Interface contacts:
Residue A487 in protein 1 interacts with residue N146 in protein 2 (closest heavy-atom distance 3.9 Å).
Residue N490 in protein 1 is in contact with residue M150 in protein 2 (closest heavy-atom distance 3.1 Å).
Residue E447 in protein 1 interacts with residue T107 in protein 2 (closest heavy-atom distance 3.0 Å).
Residue A496 in protein 1 is in contact with residue Q155 in protein 2 (closest heavy-atom distance 3.0 Å).
Residue A494 in protein 1 is in contact with residue V152 in protein 2 (closest heavy-atom distance 3.1 Å).
Residue N490 in protein 1 contacts residue D149 in protein 2 (closest heavy-atom distance 3.7 Å).
Residue G486 in protein 1 contacts residue M109 in protein 2 (closest heavy-atom distance 4.0 Å).
Residue N492 in protein 1 contacts residue V152 in protein 2 (closest heavy-atom distance 3.9 Å).
Residue A496 in protein 1 contacts residue I154 in protein 2 (closest heavy-atom distance 3.0 Å).
Residue M493 in protein 1 is in contact with residue A59 in protein 2 (closest heavy-atom distance 3.5 Å).
Residue V491 in protein 1 is in contact with residue M150 in protein 2 (closest heavy-atom distance 3.6 Å).
Residue T314 in protein 1 contacts residue T77 in protein 2 (closest heavy-atom distance 3.2 Å).
Residue M493 in protein 1 contacts residue L63 in protein 2 (closest heavy-atom distance 3.6 Å).
Residue Q313 in protein 1 interacts with residue T77 in protein 2 (closest heavy-atom distance 2.9 Å).
Residue R488 in protein 1 interacts with residue C29 in protein 2 (closest heavy-atom distance 3.3 Å).
Residue V484 in protein 1 contacts residue T105 in protein 2 (closest heavy-atom distance 3.9 Å).
Residue A487 in protein 1 contacts residue I148 in protein 2 (closest heavy-atom distance 4.3 Å).
Residue A496 in protein 1 is in contact with residue G156 in protein 2 (closest heavy-atom distance 3.0 Å).
Residue G486 in protein 1 contacts residue T105 in protein 2 (closest heavy-atom distance 3.8 Å).
Residue A494 in protein 1 contacts residue I154 in protein 2 (closest heavy-atom distance 3.6 Å).
Residue A487 in protein 1 is in contact with residue I116 in protein 2 (closest heavy-atom distance 4.5 Å).
Residue Q313 in protein 1 contacts residue G79 in protein 2 (closest heavy-atom distance 4.0 Å).
Residue R488 in protein 1 contacts residue N146 in protein 2 (closest heavy-atom distance 3.4 Å).
Residue G442 in protein 1 is in contact with residue T107 in protein 2 (closest heavy-atom distance 4.0 Å).
Residue V491 in protein 1 contacts residue L63 in protein 2 (closest heavy-atom distance 4.4 Å).
Residue N492 in protein 1 interacts with residue M150 in protein 2 (closest heavy-atom distance 3.9 Å).
Residue N490 in protein 1 interacts with residue I148 in protein 2 (closest heavy-atom distance 2.6 Å).
Residue L497 in protein 1 contacts residue W177 in protein 2 (closest heavy-atom distance 4.4 Å).
Residue A496 in protein 1 contacts residue I153 in protein 2 (closest heavy-atom distance 4.1 Å).
Residue R485 in protein 1 is in contact with residue T105 in protein 2 (closest heavy-atom distance 3.8 Å).
Residue R488 in protein 1 interacts with residue K147 in protein 2 (closest heavy-atom distance 4.2 Å).
Residue N490 in protein 1 is in contact with residue K147 in protein 2 (closest heavy-atom distance 3.9 Å).
Residue A494 in protein 1 contacts residue I153 in protein 2 (closest heavy-atom distance 3.6 Å).
Residue R488 in protein 1 is in contact with residue D27 in protein 2 (closest heavy-atom distance 4.0 Å).
Residue F498 in protein 1 is in contact with residue Q155 in protein 2 (closest heavy-atom distance 2.8 Å).
Residue I489 in protein 1 contacts residue I100 in protein 2 (closest heavy-atom distance 4.2 Å).
Residue M493 in protein 1 contacts residue L60 in protein 2 (closest heavy-atom distance 4.5 Å).
Residue I489 in protein 1 contacts residue M150 in protein 2 (closest heavy-atom distance 3.6 Å).
Residue V441 in protein 1 is in contact with residue T107 in protein 2 (closest heavy-atom distance 4.5 Å).
Residue D499 in protein 1 contacts residue Q155 in protein 2 (closest heavy-atom distance 3.5 Å).
Residue P495 in protein 1 is in contact with residue V56 in protein 2 (closest heavy-atom distance 3.8 Å).
Residue V491 in protein 1 contacts residue V152 in protein 2 (closest heavy-atom distance 4.5 Å).
Residue P495 in protein 1 interacts with residue I154 in protein 2 (closest heavy-atom distance 3.7 Å).
Residue N492 in protein 1 contacts residue T151 in protein 2 (closest heavy-atom distance 3.6 Å).
Residue I489 in protein 1 contacts residue I148 in protein 2 (closest heavy-atom distance 3.4 Å).
Residue I489 in protein 1 contacts residue I116 in protein 2 (closest heavy-atom distance 3.7 Å).
Residue M493 in protein 1 contacts residue I19 in protein 2 (closest heavy-atom distance 4.4 Å).
Residue T314 in protein 1 contacts residue N80 in protein 2 (closest heavy-atom distance 3.2 Å).
Residue R488 in protein 1 is in contact with residue I148 in protein 2 (closest heavy-atom distance 3.9 Å).
Residue M493 in protein 1 contacts residue V152 in protein 2 (closest heavy-atom distance 3.9 Å).
Residue D499 in protein 1 interacts with residue K134 in protein 2 (closest heavy-atom distance 3.8 Å).
Residue M493 in protein 1 is in contact with residue I154 in protein 2 (closest heavy-atom distance 4.3 Å).
Residue E447 in protein 1 contacts residue S108 in protein 2 (closest heavy-atom distance 2.9 Å).
Residue Q313 in protein 1 interacts with residue N80 in protein 2 (closest heavy-atom distance 3.8 Å).
Residue L317 in protein 1 interacts with residue T77 in protein 2 (closest heavy-atom distance 3.8 Å).
Residue M493 in protein 1 is in contact with residue V56 in protein 2 (closest heavy-atom distance 3.5 Å).
Residue L497 in protein 1 is in contact with residue Q155 in protein 2 (closest heavy-atom distance 3.9 Å).
Residue T314 in protein 1 is in contact with residue W76 in protein 2 (closest heavy-atom distance 3.6 Å).
Residue L497 in protein 1 interacts with residue G156 in protein 2 (closest heavy-atom distance 3.6 Å).
Residue L497 in protein 1 is in contact with residue S178 in protein 2 (closest heavy-atom distance 4.3 Å).

Sequence of protein 1:
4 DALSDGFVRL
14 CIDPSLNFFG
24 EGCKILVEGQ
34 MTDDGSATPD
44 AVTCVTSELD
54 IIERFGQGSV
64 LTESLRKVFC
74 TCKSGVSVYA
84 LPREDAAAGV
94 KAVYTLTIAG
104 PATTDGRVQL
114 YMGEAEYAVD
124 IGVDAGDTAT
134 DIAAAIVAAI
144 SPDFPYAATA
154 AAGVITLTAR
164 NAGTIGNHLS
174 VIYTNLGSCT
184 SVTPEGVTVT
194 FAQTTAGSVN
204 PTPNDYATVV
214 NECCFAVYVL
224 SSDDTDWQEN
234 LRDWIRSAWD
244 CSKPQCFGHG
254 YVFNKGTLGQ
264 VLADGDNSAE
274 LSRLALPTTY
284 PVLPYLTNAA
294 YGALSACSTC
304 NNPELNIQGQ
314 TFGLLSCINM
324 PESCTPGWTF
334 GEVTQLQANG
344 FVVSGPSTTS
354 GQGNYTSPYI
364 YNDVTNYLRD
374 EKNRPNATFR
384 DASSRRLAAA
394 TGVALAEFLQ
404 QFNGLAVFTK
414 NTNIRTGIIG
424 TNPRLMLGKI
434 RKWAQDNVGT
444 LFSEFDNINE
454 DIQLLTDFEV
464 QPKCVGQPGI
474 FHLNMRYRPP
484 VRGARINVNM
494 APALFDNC

The following describes two proteins that form a bound complex.

Sequence of protein 2:
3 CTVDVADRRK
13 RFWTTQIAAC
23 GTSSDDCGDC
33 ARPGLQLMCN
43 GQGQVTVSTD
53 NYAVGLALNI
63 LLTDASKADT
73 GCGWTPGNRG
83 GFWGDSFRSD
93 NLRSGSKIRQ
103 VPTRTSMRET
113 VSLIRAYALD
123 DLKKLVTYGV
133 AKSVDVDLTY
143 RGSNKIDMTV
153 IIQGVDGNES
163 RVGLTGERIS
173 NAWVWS